Sequence of the first protein:
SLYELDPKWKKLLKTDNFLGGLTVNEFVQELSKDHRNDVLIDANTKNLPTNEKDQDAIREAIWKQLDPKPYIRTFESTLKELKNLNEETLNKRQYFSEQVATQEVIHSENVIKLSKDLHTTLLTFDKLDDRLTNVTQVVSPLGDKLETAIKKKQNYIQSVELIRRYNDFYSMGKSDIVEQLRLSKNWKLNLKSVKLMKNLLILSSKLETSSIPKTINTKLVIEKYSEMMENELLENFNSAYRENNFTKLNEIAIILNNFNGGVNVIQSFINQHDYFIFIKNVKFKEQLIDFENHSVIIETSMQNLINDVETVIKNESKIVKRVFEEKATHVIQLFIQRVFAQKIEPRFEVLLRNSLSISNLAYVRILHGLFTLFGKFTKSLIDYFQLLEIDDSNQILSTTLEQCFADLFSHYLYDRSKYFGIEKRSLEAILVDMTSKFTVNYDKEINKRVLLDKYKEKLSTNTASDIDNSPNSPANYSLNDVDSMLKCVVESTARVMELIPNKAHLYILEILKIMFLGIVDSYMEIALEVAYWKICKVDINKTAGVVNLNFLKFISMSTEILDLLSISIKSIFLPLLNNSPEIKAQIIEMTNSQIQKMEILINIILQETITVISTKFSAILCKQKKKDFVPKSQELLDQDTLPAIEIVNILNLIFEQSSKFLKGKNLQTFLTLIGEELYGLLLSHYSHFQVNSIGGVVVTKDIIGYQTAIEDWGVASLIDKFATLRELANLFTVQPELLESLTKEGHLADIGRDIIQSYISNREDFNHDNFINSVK

This data describes a binding interaction between two proteins.

Interface contacts:
Residue T104 in the first protein contacts residue V147 in the second protein (closest heavy-atom distance 4.1 Å).
Residue Y73 in the first protein contacts residue L178 in the second protein (closest heavy-atom distance 4.4 Å).
Residue K35 in the first protein contacts residue F214 in the second protein (closest heavy-atom distance 4.2 Å).
Residue S207 in the first protein is in contact with residue D55 in the second protein (closest heavy-atom distance 4.2 Å).
Residue K35 in the first protein interacts with residue Q215 in the second protein (closest heavy-atom distance 3.7 Å).
Residue S206 in the first protein contacts residue V53 in the second protein (closest heavy-atom distance 3.6 Å).
Residue I108 in the first protein contacts residue E144 in the second protein (closest heavy-atom distance 4.3 Å).
Residue T217 in the first protein contacts residue D73 in the second protein (closest heavy-atom distance 3.7 Å).
Residue Q101 in the first protein interacts with residue N154 in the second protein (closest heavy-atom distance 3.7 Å).
Residue V196 in the first protein is in contact with residue A47 in the second protein (closest heavy-atom distance 3.7 Å).
Residue M199 in the first protein is in contact with residue Q50 in the second protein (closest heavy-atom distance 3.2 Å).
Residue S207 in the first protein contacts residue V53 in the second protein (closest heavy-atom distance 3.2 Å).
Residue I204 in the first protein interacts with residue Q50 in the second protein (closest heavy-atom distance 3.5 Å).
Residue L209 in the first protein interacts with residue D55 in the second protein (closest heavy-atom distance 3.9 Å).
Residue M199 in the first protein contacts residue G49 in the second protein (closest heavy-atom distance 3.1 Å).
Residue P143 in the first protein contacts residue L109 in the second protein (closest heavy-atom distance 4.4 Å).
Residue L209 in the first protein is in contact with residue F67 in the second protein (closest heavy-atom distance 3.9 Å).
Residue S212 in the first protein interacts with residue P66 in the second protein (closest heavy-atom distance 3.3 Å).
Residue T211 in the first protein contacts residue A71 in the second protein (closest heavy-atom distance 3.8 Å).
Residue E32 in the first protein contacts residue F214 in the second protein (closest heavy-atom distance 3.6 Å).
Residue S213 in the first protein interacts with residue D73 in the second protein (closest heavy-atom distance 3.5 Å).
Residue V140 in the first protein contacts residue E115 in the second protein (closest heavy-atom distance 3.9 Å).
Residue S213 in the first protein is in contact with residue P66 in the second protein (closest heavy-atom distance 4.0 Å).
Residue D69 in the first protein contacts residue C182 in the second protein (closest heavy-atom distance 4.0 Å).
Residue K154 in the first protein is in contact with residue L97 in the second protein (closest heavy-atom distance 4.2 Å).
Residue L209 in the first protein contacts residue D62 in the second protein (closest heavy-atom distance 3.3 Å).
Residue S212 in the first protein is in contact with residue A71 in the second protein (closest heavy-atom distance 4.1 Å).
Residue S212 in the first protein interacts with residue R70 in the second protein (closest heavy-atom distance 4.2 Å).
Residue T104 in the first protein is in contact with residue Q150 in the second protein (closest heavy-atom distance 4.2 Å).
Residue I108 in the first protein is in contact with residue K148 in the second protein (closest heavy-atom distance 4.4 Å).
Residue I214 in the first protein interacts with residue D73 in the second protein (closest heavy-atom distance 4.2 Å).
Residue V196 in the first protein interacts with residue G49 in the second protein (closest heavy-atom distance 3.3 Å).
Residue S213 in the first protein is in contact with residue R70 in the second protein (closest heavy-atom distance 3.2 Å).
Residue N93 in the first protein interacts with residue K161 in the second protein (closest heavy-atom distance 3.8 Å).
Residue P143 in the first protein contacts residue S112 in the second protein (closest heavy-atom distance 3.9 Å).
Residue S195 in the first protein is in contact with residue G49 in the second protein (closest heavy-atom distance 3.8 Å).
Residue K200 in the first protein interacts with residue Q50 in the second protein (closest heavy-atom distance 3.5 Å).
Residue L68 in the first protein interacts with residue L217 in the second protein (closest heavy-atom distance 4.5 Å).
Residue N93 in the first protein interacts with residue K157 in the second protein (closest heavy-atom distance 4.2 Å).
Residue V140 in the first protein is in contact with residue S112 in the second protein (closest heavy-atom distance 4.3 Å).
Residue Y172 in the first protein is in contact with residue Q76 in the second protein (closest heavy-atom distance 4.3 Å).
Residue T104 in the first protein is in contact with residue M151 in the second protein (closest heavy-atom distance 4.3 Å).
Residue S207 in the first protein is in contact with residue F54 in the second protein (closest heavy-atom distance 4.2 Å).
Residue E210 in the first protein contacts residue F67 in the second protein (closest heavy-atom distance 3.4 Å).
Residue S213 in the first protein interacts with residue A71 in the second protein (closest heavy-atom distance 3.2 Å).
Residue I214 in the first protein interacts with residue L72 in the second protein (closest heavy-atom distance 4.0 Å).
Residue I108 in the first protein contacts residue V147 in the second protein (closest heavy-atom distance 3.8 Å).
Residue N112 in the first protein is in contact with residue E144 in the second protein (closest heavy-atom distance 3.7 Å).
Residue S213 in the first protein contacts residue L72 in the second protein (closest heavy-atom distance 4.3 Å).
Residue K200 in the first protein is in contact with residue G49 in the second protein (closest heavy-atom distance 3.0 Å).
Residue E83 in the first protein is in contact with residue L168 in the second protein (closest heavy-atom distance 4.5 Å).
Residue I214 in the first protein interacts with residue A71 in the second protein (closest heavy-atom distance 2.6 Å).
Residue S212 in the first protein interacts with residue F67 in the second protein (closest heavy-atom distance 3.4 Å).
Residue L209 in the first protein contacts residue K63 in the second protein (closest heavy-atom distance 4.3 Å).
Residue V140 in the first protein interacts with residue T111 in the second protein (closest heavy-atom distance 4.2 Å).
Residue L203 in the first protein is in contact with residue Q50 in the second protein (closest heavy-atom distance 3.3 Å).
Residue D69 in the first protein contacts residue L178 in the second protein (closest heavy-atom distance 3.9 Å).
Residue L203 in the first protein interacts with residue V53 in the second protein (closest heavy-atom distance 3.3 Å).
Residue K197 in the first protein is in contact with residue G49 in the second protein (closest heavy-atom distance 4.5 Å).
Residue T211 in the first protein interacts with residue F67 in the second protein (closest heavy-atom distance 3.3 Å).

Sequence of the second protein:
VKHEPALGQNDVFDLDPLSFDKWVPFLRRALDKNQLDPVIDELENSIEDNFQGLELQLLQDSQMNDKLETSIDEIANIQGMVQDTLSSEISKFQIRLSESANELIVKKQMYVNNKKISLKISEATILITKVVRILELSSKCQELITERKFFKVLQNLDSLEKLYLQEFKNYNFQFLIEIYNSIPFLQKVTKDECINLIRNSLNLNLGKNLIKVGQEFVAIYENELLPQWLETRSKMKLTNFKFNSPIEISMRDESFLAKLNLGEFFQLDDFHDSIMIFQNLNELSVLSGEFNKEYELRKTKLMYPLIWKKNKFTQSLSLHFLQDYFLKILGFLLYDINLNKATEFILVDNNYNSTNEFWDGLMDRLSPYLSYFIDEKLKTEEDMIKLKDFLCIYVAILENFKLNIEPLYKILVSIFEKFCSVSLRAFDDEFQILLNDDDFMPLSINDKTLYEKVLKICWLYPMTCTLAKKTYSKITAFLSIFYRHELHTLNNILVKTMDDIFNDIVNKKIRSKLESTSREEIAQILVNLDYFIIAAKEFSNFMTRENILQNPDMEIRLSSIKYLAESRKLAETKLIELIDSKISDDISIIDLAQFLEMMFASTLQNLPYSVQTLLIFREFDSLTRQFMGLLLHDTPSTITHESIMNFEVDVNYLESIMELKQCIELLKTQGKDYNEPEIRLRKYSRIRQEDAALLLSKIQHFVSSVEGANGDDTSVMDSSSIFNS